Interface contacts:
Residue K237 in the second protein interacts with residue Y242 in the first protein (closest heavy-atom distance 3.3 Å).
Residue V186 in the second protein interacts with residue F107 in the first protein (closest heavy-atom distance 3.4 Å).
Residue S108 in the second protein contacts residue V186 in the first protein (closest heavy-atom distance 3.4 Å).
Residue M117 in the second protein is in contact with residue N185 in the first protein (closest heavy-atom distance 3.1 Å).
Residue F107 in the second protein contacts residue V186 in the first protein (closest heavy-atom distance 3.4 Å).
Residue D244 in the second protein contacts residue Y176 in the first protein (closest heavy-atom distance 3.1 Å).
Residue D244 in the second protein contacts residue Y242 in the first protein (closest heavy-atom distance 2.4 Å).
Residue S180 in the second protein is in contact with residue Y173 in the first protein (closest heavy-atom distance 3.4 Å).
Residue N167 in the second protein contacts residue D252 in the first protein (closest heavy-atom distance 3.1 Å).
Residue N133 in the second protein contacts residue Y361 in the first protein (closest heavy-atom distance 3.3 Å).
Residue L137 in the second protein contacts residue Y361 in the first protein (closest heavy-atom distance 3.0 Å).
Residue L137 in the second protein interacts with residue L373 in the first protein (closest heavy-atom distance 3.2 Å).
Residue Y176 in the second protein is in contact with residue D244 in the first protein (closest heavy-atom distance 3.1 Å).
Residue Q240 in the second protein interacts with residue K237 in the first protein (closest heavy-atom distance 2.9 Å).
Residue L373 in the second protein is in contact with residue L137 in the first protein (closest heavy-atom distance 3.2 Å).
Residue T269 in the second protein is in contact with residue G142 in the first protein (closest heavy-atom distance 3.5 Å).
Residue E189 in the second protein contacts residue N110 in the first protein (closest heavy-atom distance 3.1 Å).
Residue Y169 in the second protein is in contact with residue Y248 in the first protein (closest heavy-atom distance 3.5 Å).
Residue N185 in the second protein contacts residue D166 in the first protein (closest heavy-atom distance 2.7 Å).
Residue E233 in the second protein interacts with residue Y242 in the first protein (closest heavy-atom distance 3.3 Å).
Residue V186 in the second protein contacts residue G109 in the first protein (closest heavy-atom distance 3.0 Å).
Residue S180 in the second protein interacts with residue T177 in the first protein (closest heavy-atom distance 2.5 Å).
Residue N110 in the second protein contacts residue E189 in the first protein (closest heavy-atom distance 3.1 Å).
Residue F376 in the second protein contacts residue L105 in the first protein (closest heavy-atom distance 3.5 Å).
Residue T177 in the second protein interacts with residue S180 in the first protein (closest heavy-atom distance 2.7 Å).
Residue Y242 in the second protein interacts with residue D244 in the first protein (closest heavy-atom distance 2.4 Å).
Residue N167 in the second protein contacts residue N183 in the first protein (closest heavy-atom distance 2.7 Å).
Residue N185 in the second protein contacts residue M117 in the first protein (closest heavy-atom distance 3.2 Å).
Residue D166 in the second protein is in contact with residue V186 in the first protein (closest heavy-atom distance 2.9 Å).
Residue G109 in the second protein contacts residue V186 in the first protein (closest heavy-atom distance 3.0 Å).
Residue A234 in the second protein contacts residue Y242 in the first protein (closest heavy-atom distance 3.4 Å).
Residue Y248 in the second protein is in contact with residue Y169 in the first protein (closest heavy-atom distance 3.4 Å).
Residue V265 in the second protein is in contact with residue Y169 in the first protein (closest heavy-atom distance 3.4 Å).
Residue Y169 in the second protein interacts with residue V265 in the first protein (closest heavy-atom distance 3.5 Å).
Residue Y283 in the second protein is in contact with residue Q136 in the first protein (closest heavy-atom distance 3.4 Å).
Residue L249 in the second protein interacts with residue Y173 in the first protein (closest heavy-atom distance 3.4 Å).
Residue Y173 in the second protein is in contact with residue D252 in the first protein (closest heavy-atom distance 2.6 Å).
Residue S251 in the second protein interacts with residue Y169 in the first protein (closest heavy-atom distance 3.4 Å).
Residue Y176 in the second protein interacts with residue A243 in the first protein (closest heavy-atom distance 3.5 Å).
Residue D252 in the second protein interacts with residue N167 in the first protein (closest heavy-atom distance 3.0 Å).
Residue Y248 in the second protein is in contact with residue Y173 in the first protein (closest heavy-atom distance 3.1 Å).
Residue N183 in the second protein interacts with residue N167 in the first protein (closest heavy-atom distance 2.9 Å).
Residue V186 in the second protein is in contact with residue D166 in the first protein (closest heavy-atom distance 2.9 Å).
Residue Y361 in the second protein interacts with residue L137 in the first protein (closest heavy-atom distance 3.0 Å).
Residue Y173 in the second protein interacts with residue Y248 in the first protein (closest heavy-atom distance 3.1 Å).
Residue D172 in the second protein is in contact with residue Y248 in the first protein (closest heavy-atom distance 3.4 Å).
Residue I245 in the second protein interacts with residue Y176 in the first protein (closest heavy-atom distance 3.0 Å).
Residue N110 in the second protein interacts with residue K188 in the first protein (closest heavy-atom distance 2.8 Å).
Residue Y242 in the second protein interacts with residue K237 in the first protein (closest heavy-atom distance 3.1 Å).
Residue N133 in the second protein interacts with residue W364 in the first protein (closest heavy-atom distance 3.5 Å).
Residue N185 in the second protein is in contact with residue G109 in the first protein (closest heavy-atom distance 3.2 Å).
Residue A243 in the second protein is in contact with residue Y176 in the first protein (closest heavy-atom distance 3.5 Å).
Residue Y176 in the second protein interacts with residue I245 in the first protein (closest heavy-atom distance 3.0 Å).
Residue D252 in the second protein is in contact with residue Y173 in the first protein (closest heavy-atom distance 2.6 Å).
Residue G109 in the second protein contacts residue N185 in the first protein (closest heavy-atom distance 3.3 Å).
Residue Y173 in the second protein interacts with residue S180 in the first protein (closest heavy-atom distance 3.4 Å).
Residue Y173 in the second protein is in contact with residue L249 in the first protein (closest heavy-atom distance 3.3 Å).
Residue K188 in the second protein contacts residue N110 in the first protein (closest heavy-atom distance 2.7 Å).
Residue D166 in the second protein contacts residue N185 in the first protein (closest heavy-atom distance 2.8 Å).
Residue Y361 in the second protein contacts residue N133 in the first protein (closest heavy-atom distance 3.5 Å).

These two protein chains interact to form a complex.

Sequence of the second protein:
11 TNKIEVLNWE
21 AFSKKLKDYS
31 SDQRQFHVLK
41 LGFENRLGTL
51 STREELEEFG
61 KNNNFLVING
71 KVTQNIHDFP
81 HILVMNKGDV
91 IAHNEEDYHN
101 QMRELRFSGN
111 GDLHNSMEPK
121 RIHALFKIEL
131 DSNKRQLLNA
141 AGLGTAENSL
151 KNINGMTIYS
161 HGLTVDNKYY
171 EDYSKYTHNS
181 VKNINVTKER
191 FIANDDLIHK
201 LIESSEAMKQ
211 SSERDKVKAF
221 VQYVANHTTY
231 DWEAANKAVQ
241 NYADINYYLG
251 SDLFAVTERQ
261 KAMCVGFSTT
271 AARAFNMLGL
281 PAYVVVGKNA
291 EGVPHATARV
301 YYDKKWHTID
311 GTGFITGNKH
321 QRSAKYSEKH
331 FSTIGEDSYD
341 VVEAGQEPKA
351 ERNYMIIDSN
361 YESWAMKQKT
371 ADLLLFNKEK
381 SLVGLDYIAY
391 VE

Sequence of the first protein:
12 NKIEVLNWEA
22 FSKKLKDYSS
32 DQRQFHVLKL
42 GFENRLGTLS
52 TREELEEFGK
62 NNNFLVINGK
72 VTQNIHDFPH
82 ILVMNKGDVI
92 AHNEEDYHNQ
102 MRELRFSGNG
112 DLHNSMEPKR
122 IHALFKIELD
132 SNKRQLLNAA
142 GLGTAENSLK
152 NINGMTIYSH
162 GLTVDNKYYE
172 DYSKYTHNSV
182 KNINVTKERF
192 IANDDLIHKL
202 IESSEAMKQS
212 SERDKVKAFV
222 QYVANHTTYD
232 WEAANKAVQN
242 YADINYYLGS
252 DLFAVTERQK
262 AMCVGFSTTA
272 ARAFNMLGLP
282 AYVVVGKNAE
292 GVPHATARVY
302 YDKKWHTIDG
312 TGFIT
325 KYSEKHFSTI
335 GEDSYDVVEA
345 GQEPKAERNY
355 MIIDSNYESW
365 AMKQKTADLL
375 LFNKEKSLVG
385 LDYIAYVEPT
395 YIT